Residue-level contacts at the interface:
Residue R183 in protein 2 interacts with residue G76 in protein 1 (closest heavy-atom distance 4.5 Å).
Residue P116 in protein 2 interacts with residue Y48 in protein 1 (closest heavy-atom distance 3.8 Å).
Residue G182 in protein 2 is in contact with residue G76 in protein 1 (closest heavy-atom distance 4.6 Å).
Residue R183 in protein 2 is in contact with residue E75 in protein 1 (closest heavy-atom distance 3.9 Å).

Sequence of protein 1:
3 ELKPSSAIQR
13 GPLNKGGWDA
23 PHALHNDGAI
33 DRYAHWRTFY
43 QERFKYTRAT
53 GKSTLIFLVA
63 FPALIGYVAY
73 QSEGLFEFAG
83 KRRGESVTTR

These two protein chains interact to form a complex.

Sequence of protein 2:
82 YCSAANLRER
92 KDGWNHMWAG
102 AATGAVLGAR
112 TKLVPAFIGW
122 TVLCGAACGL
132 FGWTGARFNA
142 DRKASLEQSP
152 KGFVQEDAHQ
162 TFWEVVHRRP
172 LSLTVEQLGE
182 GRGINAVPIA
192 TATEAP